Sequence of chain B:
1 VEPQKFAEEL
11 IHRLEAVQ

Sequence of chain A:
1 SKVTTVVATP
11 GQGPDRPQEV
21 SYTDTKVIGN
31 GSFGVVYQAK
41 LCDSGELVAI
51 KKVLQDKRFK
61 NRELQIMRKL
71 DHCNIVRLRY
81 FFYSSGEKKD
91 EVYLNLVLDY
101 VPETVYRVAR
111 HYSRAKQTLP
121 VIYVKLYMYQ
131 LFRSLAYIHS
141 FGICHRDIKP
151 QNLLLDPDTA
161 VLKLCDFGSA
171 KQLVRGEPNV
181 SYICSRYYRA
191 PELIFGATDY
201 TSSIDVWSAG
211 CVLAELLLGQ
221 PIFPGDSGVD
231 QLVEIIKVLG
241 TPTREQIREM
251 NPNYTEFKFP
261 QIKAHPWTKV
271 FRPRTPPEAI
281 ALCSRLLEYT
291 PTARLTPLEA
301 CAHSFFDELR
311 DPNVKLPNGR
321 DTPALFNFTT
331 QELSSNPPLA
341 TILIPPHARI

The following describes two proteins that form a bound complex.

Residue-level contacts at the interface:
Residue F259 in chain A contacts residue L10 in chain B (closest heavy-atom distance 3.8 Å).
Residue I262 in chain A is in contact with residue Q18 in chain B (closest heavy-atom distance 3.8 Å).
Residue I194 in chain A contacts residue F6 in chain B (closest heavy-atom distance 3.9 Å).
Residue P260 in chain A is in contact with residue L14 in chain B (closest heavy-atom distance 3.8 Å).
Residue N253 in chain A contacts residue P3 in chain B (closest heavy-atom distance 4.5 Å).
Residue K258 in chain A is in contact with residue I11 in chain B (closest heavy-atom distance 3.7 Å).
Residue Y254 in chain A is in contact with residue E2 in chain B (closest heavy-atom distance 4.5 Å).
Residue T241 in chain A is in contact with residue L14 in chain B (closest heavy-atom distance 5.0 Å).
Residue F259 in chain A interacts with residue L14 in chain B (closest heavy-atom distance 4.3 Å).
Residue K237 in chain A interacts with residue V17 in chain B (closest heavy-atom distance 3.6 Å).
Residue I236 in chain A is in contact with residue L14 in chain B (closest heavy-atom distance 3.8 Å).
Residue Y254 in chain A interacts with residue P3 in chain B (closest heavy-atom distance 3.3 Å).
Residue F259 in chain A is in contact with residue A7 in chain B (closest heavy-atom distance 3.9 Å).
Residue S227 in chain A interacts with residue E9 in chain B (closest heavy-atom distance 4.6 Å).
Residue P260 in chain A contacts residue I11 in chain B (closest heavy-atom distance 3.9 Å).
Residue I236 in chain A is in contact with residue L10 in chain B (closest heavy-atom distance 4.3 Å).
Residue P260 in chain A is in contact with residue E15 in chain B (closest heavy-atom distance 3.7 Å).
Residue I262 in chain A interacts with residue V17 in chain B (closest heavy-atom distance 4.4 Å).
Residue F195 in chain A interacts with residue L10 in chain B (closest heavy-atom distance 4.5 Å).
Residue I262 in chain A interacts with residue L14 in chain B (closest heavy-atom distance 3.9 Å).
Residue L232 in chain A contacts residue L10 in chain B (closest heavy-atom distance 3.7 Å).
Residue L232 in chain A contacts residue F6 in chain B (closest heavy-atom distance 4.1 Å).
Residue V229 in chain A interacts with residue F6 in chain B (closest heavy-atom distance 3.6 Å).
Residue V229 in chain A contacts residue L10 in chain B (closest heavy-atom distance 4.1 Å).
Residue Q261 in chain A contacts residue Q18 in chain B (closest heavy-atom distance 3.3 Å).
Residue P260 in chain A is in contact with residue Q18 in chain B (closest heavy-atom distance 4.0 Å).
Residue V233 in chain A is in contact with residue L14 in chain B (closest heavy-atom distance 4.6 Å).
Residue G228 in chain A is in contact with residue F6 in chain B (closest heavy-atom distance 4.8 Å).
Residue Y254 in chain A interacts with residue F6 in chain B (closest heavy-atom distance 3.5 Å).
Residue V229 in chain A contacts residue E9 in chain B (closest heavy-atom distance 3.5 Å).
Residue V233 in chain A interacts with residue R13 in chain B (closest heavy-atom distance 3.9 Å).
Residue D230 in chain A interacts with residue R13 in chain B (closest heavy-atom distance 2.7 Å).
Residue Y254 in chain A is in contact with residue A7 in chain B (closest heavy-atom distance 4.5 Å).
Residue F257 in chain A contacts residue I11 in chain B (closest heavy-atom distance 3.6 Å).
Residue F195 in chain A interacts with residue F6 in chain B (closest heavy-atom distance 4.0 Å).
Residue V233 in chain A contacts residue L10 in chain B (closest heavy-atom distance 4.1 Å).
Residue F257 in chain A contacts residue Q4 in chain B (closest heavy-atom distance 3.9 Å).
Residue F257 in chain A is in contact with residue P3 in chain B (closest heavy-atom distance 3.6 Å).
Residue V229 in chain A contacts residue R13 in chain B (closest heavy-atom distance 3.9 Å).
Residue F257 in chain A contacts residue A7 in chain B (closest heavy-atom distance 3.5 Å).
Residue F259 in chain A contacts residue I11 in chain B (closest heavy-atom distance 3.5 Å).